Contacts between the two chains:
Residue I94 in protein 2 is in contact with residue L9 in protein 1 (closest heavy-atom distance 4.6 Å).
Residue K121 in protein 2 contacts residue F15 in protein 1 (closest heavy-atom distance 3.5 Å).
Residue Y105 in protein 2 is in contact with residue L10 in protein 1 (closest heavy-atom distance 3.8 Å).
Residue A102 in protein 2 contacts residue F15 in protein 1 (closest heavy-atom distance 3.6 Å).
Residue I94 in protein 2 contacts residue L10 in protein 1 (closest heavy-atom distance 3.9 Å).
Residue S103 in protein 2 interacts with residue F15 in protein 1 (closest heavy-atom distance 3.4 Å).
Residue I94 in protein 2 interacts with residue F15 in protein 1 (closest heavy-atom distance 3.7 Å).
Residue A98 in protein 2 contacts residue F15 in protein 1 (closest heavy-atom distance 4.2 Å).
Residue K118 in protein 2 is in contact with residue L10 in protein 1 (closest heavy-atom distance 4.9 Å).
Residue A97 in protein 2 contacts residue F15 in protein 1 (closest heavy-atom distance 4.9 Å).
Residue Y105 in protein 2 contacts residue F15 in protein 1 (closest heavy-atom distance 3.8 Å).
Residue K121 in protein 2 is in contact with residue G14 in protein 1 (closest heavy-atom distance 3.5 Å).
Residue I95 in protein 2 is in contact with residue L9 in protein 1 (closest heavy-atom distance 4.9 Å).
Residue I94 in protein 2 is in contact with residue L13 in protein 1 (closest heavy-atom distance 3.7 Å).
Residue K118 in protein 2 contacts residue F15 in protein 1 (closest heavy-atom distance 2.8 Å).
Residue A89 in protein 2 is in contact with residue L10 in protein 1 (closest heavy-atom distance 4.9 Å).
Residue S103 in protein 2 contacts residue G14 in protein 1 (closest heavy-atom distance 4.9 Å).
Residue K91 in protein 2 is in contact with residue L9 in protein 1 (closest heavy-atom distance 3.4 Å).
Residue G104 in protein 2 interacts with residue F15 in protein 1 (closest heavy-atom distance 3.7 Å).
Residue A98 in protein 2 contacts residue L13 in protein 1 (closest heavy-atom distance 3.9 Å).

This data describes a binding interaction between two proteins.

Sequence of protein 1:
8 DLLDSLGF

Sequence of protein 2:
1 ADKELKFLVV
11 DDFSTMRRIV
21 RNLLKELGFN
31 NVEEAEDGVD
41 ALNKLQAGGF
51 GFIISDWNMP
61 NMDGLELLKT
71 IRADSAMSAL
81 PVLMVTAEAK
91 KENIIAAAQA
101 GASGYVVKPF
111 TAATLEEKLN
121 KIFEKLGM